Sequence of chain B:
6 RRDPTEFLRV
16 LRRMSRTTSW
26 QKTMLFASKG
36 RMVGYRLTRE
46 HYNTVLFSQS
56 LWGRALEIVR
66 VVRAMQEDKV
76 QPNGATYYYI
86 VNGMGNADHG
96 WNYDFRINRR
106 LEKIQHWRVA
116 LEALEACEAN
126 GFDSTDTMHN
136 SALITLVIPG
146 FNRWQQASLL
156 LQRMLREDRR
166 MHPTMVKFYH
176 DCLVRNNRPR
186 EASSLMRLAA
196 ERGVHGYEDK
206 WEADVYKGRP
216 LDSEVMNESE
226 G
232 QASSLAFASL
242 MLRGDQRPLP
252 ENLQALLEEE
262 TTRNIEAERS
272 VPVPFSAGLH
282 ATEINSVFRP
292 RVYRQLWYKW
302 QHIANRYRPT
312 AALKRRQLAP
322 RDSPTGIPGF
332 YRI

Sequence of chain A:
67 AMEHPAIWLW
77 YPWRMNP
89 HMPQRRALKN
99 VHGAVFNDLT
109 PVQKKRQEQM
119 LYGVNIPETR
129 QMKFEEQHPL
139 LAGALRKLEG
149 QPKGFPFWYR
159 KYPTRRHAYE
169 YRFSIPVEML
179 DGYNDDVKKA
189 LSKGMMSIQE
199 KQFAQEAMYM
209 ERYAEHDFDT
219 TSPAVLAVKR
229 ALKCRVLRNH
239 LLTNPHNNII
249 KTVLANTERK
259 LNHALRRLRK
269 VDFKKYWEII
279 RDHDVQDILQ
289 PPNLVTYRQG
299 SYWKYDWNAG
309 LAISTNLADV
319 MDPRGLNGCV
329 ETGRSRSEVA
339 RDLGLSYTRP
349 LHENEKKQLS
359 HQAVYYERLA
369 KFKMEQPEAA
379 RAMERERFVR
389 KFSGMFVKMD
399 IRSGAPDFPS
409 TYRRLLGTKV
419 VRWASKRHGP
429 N

The following describes two proteins that form a bound complex.

Interface contacts:
Residue F390 in chain A contacts residue P275 in chain B (closest heavy-atom distance 3.3 Å).
Residue S391 in chain A is in contact with residue V274 in chain B (closest heavy-atom distance 3.5 Å).
Residue V387 in chain A contacts residue P273 in chain B (closest heavy-atom distance 4.5 Å).
Residue M393 in chain A contacts residue S277 in chain B (closest heavy-atom distance 4.3 Å).
Residue F390 in chain A contacts residue P273 in chain B (closest heavy-atom distance 4.2 Å).
Residue K417 in chain A is in contact with residue I334 in chain B (closest heavy-atom distance 3.5 Å).
Residue G392 in chain A is in contact with residue A278 in chain B (closest heavy-atom distance 4.2 Å).
Residue V419 in chain A contacts residue N97 in chain B (closest heavy-atom distance 3.5 Å).
Residue M393 in chain A contacts residue P275 in chain B (closest heavy-atom distance 5.0 Å).
Residue R420 in chain A interacts with residue F100 in chain B (closest heavy-atom distance 3.9 Å).
Residue L414 in chain A is in contact with residue R333 in chain B (closest heavy-atom distance 3.5 Å).
Residue G392 in chain A contacts residue F276 in chain B (closest heavy-atom distance 3.7 Å).
Residue G392 in chain A contacts residue S277 in chain B (closest heavy-atom distance 4.9 Å).
Residue F394 in chain A contacts residue D99 in chain B (closest heavy-atom distance 3.4 Å).
Residue V419 in chain A contacts residue I102 in chain B (closest heavy-atom distance 4.3 Å).
Residue M393 in chain A contacts residue Y98 in chain B (closest heavy-atom distance 3.2 Å).
Residue K396 in chain A interacts with residue F276 in chain B (closest heavy-atom distance 4.8 Å).
Residue K417 in chain A interacts with residue N97 in chain B (closest heavy-atom distance 3.3 Å).
Residue G415 in chain A interacts with residue I334 in chain B (closest heavy-atom distance 3.4 Å).
Residue M393 in chain A contacts residue F276 in chain B (closest heavy-atom distance 3.4 Å).
Residue V418 in chain A is in contact with residue I334 in chain B (closest heavy-atom distance 4.8 Å).
Residue S391 in chain A contacts residue F276 in chain B (closest heavy-atom distance 3.8 Å).
Residue S391 in chain A contacts residue P275 in chain B (closest heavy-atom distance 3.3 Å).
Residue V395 in chain A contacts residue F276 in chain B (closest heavy-atom distance 3.7 Å).
Residue R420 in chain A interacts with residue N97 in chain B (closest heavy-atom distance 4.7 Å).
Residue S391 in chain A interacts with residue A278 in chain B (closest heavy-atom distance 2.7 Å).
Residue K417 in chain A contacts residue Y98 in chain B (closest heavy-atom distance 3.3 Å).
Residue G392 in chain A interacts with residue P275 in chain B (closest heavy-atom distance 3.0 Å).
Residue V419 in chain A interacts with residue I334 in chain B (closest heavy-atom distance 3.8 Å).
Residue A422 in chain A contacts residue R333 in chain B (closest heavy-atom distance 4.5 Å).
Residue G415 in chain A interacts with residue R333 in chain B (closest heavy-atom distance 3.3 Å).
Residue V419 in chain A is in contact with residue R290 in chain B (closest heavy-atom distance 4.7 Å).
Residue G415 in chain A interacts with residue Y332 in chain B (closest heavy-atom distance 4.4 Å).
Residue M393 in chain A contacts residue A278 in chain B (closest heavy-atom distance 4.2 Å).
Residue V418 in chain A interacts with residue N97 in chain B (closest heavy-atom distance 3.8 Å).
Residue S391 in chain A interacts with residue P273 in chain B (closest heavy-atom distance 4.3 Å).
Residue V419 in chain A is in contact with residue F100 in chain B (closest heavy-atom distance 3.7 Å).
Residue T416 in chain A contacts residue Y332 in chain B (closest heavy-atom distance 3.3 Å).
Residue S391 in chain A is in contact with residue S277 in chain B (closest heavy-atom distance 3.2 Å).
Residue S391 in chain A contacts residue G279 in chain B (closest heavy-atom distance 3.7 Å).
Residue V418 in chain A contacts residue Y98 in chain B (closest heavy-atom distance 4.7 Å).
Residue F394 in chain A interacts with residue Y98 in chain B (closest heavy-atom distance 3.6 Å).
Residue T416 in chain A interacts with residue I334 in chain B (closest heavy-atom distance 3.4 Å).
Residue R420 in chain A interacts with residue D99 in chain B (closest heavy-atom distance 3.1 Å).
Residue V395 in chain A interacts with residue P275 in chain B (closest heavy-atom distance 4.7 Å).
Residue T416 in chain A interacts with residue R333 in chain B (closest heavy-atom distance 4.4 Å).